Sequence of protein 1:
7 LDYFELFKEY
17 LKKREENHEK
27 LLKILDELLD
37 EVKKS

This data describes a binding interaction between two proteins.

Sequence of protein 2:
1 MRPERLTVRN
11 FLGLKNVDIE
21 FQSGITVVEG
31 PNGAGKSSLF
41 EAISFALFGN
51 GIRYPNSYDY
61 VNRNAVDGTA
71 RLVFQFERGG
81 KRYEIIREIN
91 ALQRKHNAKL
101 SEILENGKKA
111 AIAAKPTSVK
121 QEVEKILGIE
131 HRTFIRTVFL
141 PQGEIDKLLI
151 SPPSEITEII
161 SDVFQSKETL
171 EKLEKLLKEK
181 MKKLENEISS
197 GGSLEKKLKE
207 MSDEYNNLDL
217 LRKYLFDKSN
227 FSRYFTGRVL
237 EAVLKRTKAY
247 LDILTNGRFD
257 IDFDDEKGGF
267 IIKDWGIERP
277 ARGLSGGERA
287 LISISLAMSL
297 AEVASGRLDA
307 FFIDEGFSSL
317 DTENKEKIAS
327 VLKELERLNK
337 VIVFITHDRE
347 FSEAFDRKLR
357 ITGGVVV

Interface contacts:
Residue L217 in protein 2 is in contact with residue L27 in protein 1 (closest heavy-atom distance 4.1 Å).
Residue Y220 in protein 2 contacts residue L17 in protein 1 (closest heavy-atom distance 3.5 Å).
Residue Q165 in protein 2 is in contact with residue Y9 in protein 1 (closest heavy-atom distance 3.7 Å).
Residue L217 in protein 2 is in contact with residue L31 in protein 1 (closest heavy-atom distance 4.0 Å).
Residue L176 in protein 2 interacts with residue E37 in protein 1 (closest heavy-atom distance 3.7 Å).
Residue N213 in protein 2 is in contact with residue I30 in protein 1 (closest heavy-atom distance 3.4 Å).
Residue F227 in protein 2 is in contact with residue Y16 in protein 1 (closest heavy-atom distance 3.5 Å).
Residue Y220 in protein 2 contacts residue E21 in protein 1 (closest heavy-atom distance 2.9 Å).
Residue Y220 in protein 2 contacts residue Y16 in protein 1 (closest heavy-atom distance 4.0 Å).
Residue N226 in protein 2 is in contact with residue R20 in protein 1 (closest heavy-atom distance 3.4 Å).
Residue L217 in protein 2 interacts with residue F13 in protein 1 (closest heavy-atom distance 3.8 Å).
Residue L173 in protein 2 is in contact with residue F10 in protein 1 (closest heavy-atom distance 3.8 Å).
Residue Y230 in protein 2 is in contact with residue L12 in protein 1 (closest heavy-atom distance 4.6 Å).
Residue T169 in protein 2 contacts residue V38 in protein 1 (closest heavy-atom distance 4.5 Å).
Residue L216 in protein 2 is in contact with residue L27 in protein 1 (closest heavy-atom distance 3.8 Å).
Residue F164 in protein 2 is in contact with residue L7 in protein 1 (closest heavy-atom distance 4.4 Å).
Residue T169 in protein 2 is in contact with residue F10 in protein 1 (closest heavy-atom distance 4.5 Å).
Residue L221 in protein 2 contacts residue Y9 in protein 1 (closest heavy-atom distance 4.3 Å).
Residue L214 in protein 2 contacts residue I30 in protein 1 (closest heavy-atom distance 3.4 Å).
Residue N226 in protein 2 contacts residue Y16 in protein 1 (closest heavy-atom distance 3.3 Å).
Residue L217 in protein 2 is in contact with residue L17 in protein 1 (closest heavy-atom distance 4.5 Å).
Residue L177 in protein 2 contacts residue L34 in protein 1 (closest heavy-atom distance 4.0 Å).
Residue L214 in protein 2 interacts with residue L34 in protein 1 (closest heavy-atom distance 4.0 Å).
Residue L221 in protein 2 is in contact with residue F10 in protein 1 (closest heavy-atom distance 4.4 Å).
Residue Y230 in protein 2 interacts with residue K19 in protein 1 (closest heavy-atom distance 4.3 Å).
Residue L173 in protein 2 contacts residue L34 in protein 1 (closest heavy-atom distance 3.5 Å).
Residue F227 in protein 2 interacts with residue F13 in protein 1 (closest heavy-atom distance 3.3 Å).
Residue F227 in protein 2 is in contact with residue Y9 in protein 1 (closest heavy-atom distance 3.3 Å).
Residue L173 in protein 2 contacts residue L31 in protein 1 (closest heavy-atom distance 4.2 Å).
Residue L217 in protein 2 interacts with residue L34 in protein 1 (closest heavy-atom distance 4.0 Å).
Residue L176 in protein 2 is in contact with residue V38 in protein 1 (closest heavy-atom distance 4.0 Å).
Residue E210 in protein 2 contacts residue I30 in protein 1 (closest heavy-atom distance 4.8 Å).
Residue F231 in protein 2 interacts with residue L12 in protein 1 (closest heavy-atom distance 3.6 Å).
Residue F231 in protein 2 is in contact with residue D8 in protein 1 (closest heavy-atom distance 4.6 Å).
Residue F164 in protein 2 is in contact with residue Y9 in protein 1 (closest heavy-atom distance 4.5 Å).
Residue L173 in protein 2 interacts with residue V38 in protein 1 (closest heavy-atom distance 4.0 Å).
Residue K172 in protein 2 contacts residue V38 in protein 1 (closest heavy-atom distance 3.7 Å).
Residue L170 in protein 2 contacts residue Y9 in protein 1 (closest heavy-atom distance 3.6 Å).
Residue Y230 in protein 2 is in contact with residue Y16 in protein 1 (closest heavy-atom distance 3.8 Å).
Residue N213 in protein 2 interacts with residue L27 in protein 1 (closest heavy-atom distance 3.6 Å).
Residue Y220 in protein 2 interacts with residue L27 in protein 1 (closest heavy-atom distance 4.7 Å).
Residue Y220 in protein 2 is in contact with residue F13 in protein 1 (closest heavy-atom distance 3.9 Å).
Residue K180 in protein 2 is in contact with residue L34 in protein 1 (closest heavy-atom distance 3.6 Å).
Residue L217 in protein 2 interacts with residue I30 in protein 1 (closest heavy-atom distance 4.0 Å).
Residue K180 in protein 2 interacts with residue E37 in protein 1 (closest heavy-atom distance 3.6 Å).
Residue L221 in protein 2 contacts residue L31 in protein 1 (closest heavy-atom distance 4.3 Å).
Residue R303 in protein 2 contacts residue L7 in protein 1 (closest heavy-atom distance 3.3 Å).
Residue R303 in protein 2 interacts with residue D8 in protein 1 (closest heavy-atom distance 4.4 Å).
Residue N213 in protein 2 is in contact with residue K26 in protein 1 (closest heavy-atom distance 3.4 Å).
Residue R234 in protein 2 interacts with residue L12 in protein 1 (closest heavy-atom distance 4.1 Å).
Residue L170 in protein 2 interacts with residue F10 in protein 1 (closest heavy-atom distance 3.9 Å).
Residue F231 in protein 2 is in contact with residue L7 in protein 1 (closest heavy-atom distance 3.7 Å).
Residue S228 in protein 2 interacts with residue Y9 in protein 1 (closest heavy-atom distance 4.7 Å).
Residue Y220 in protein 2 is in contact with residue R20 in protein 1 (closest heavy-atom distance 3.4 Å).
Residue L176 in protein 2 is in contact with residue L34 in protein 1 (closest heavy-atom distance 3.6 Å).
Residue F231 in protein 2 interacts with residue Y9 in protein 1 (closest heavy-atom distance 3.6 Å).
Residue L173 in protein 2 interacts with residue L35 in protein 1 (closest heavy-atom distance 4.1 Å).
Residue L216 in protein 2 interacts with residue E21 in protein 1 (closest heavy-atom distance 4.0 Å).
Residue F227 in protein 2 interacts with residue L12 in protein 1 (closest heavy-atom distance 3.7 Å).
Residue L221 in protein 2 is in contact with residue F13 in protein 1 (closest heavy-atom distance 3.6 Å).